Sequence of protein 1:
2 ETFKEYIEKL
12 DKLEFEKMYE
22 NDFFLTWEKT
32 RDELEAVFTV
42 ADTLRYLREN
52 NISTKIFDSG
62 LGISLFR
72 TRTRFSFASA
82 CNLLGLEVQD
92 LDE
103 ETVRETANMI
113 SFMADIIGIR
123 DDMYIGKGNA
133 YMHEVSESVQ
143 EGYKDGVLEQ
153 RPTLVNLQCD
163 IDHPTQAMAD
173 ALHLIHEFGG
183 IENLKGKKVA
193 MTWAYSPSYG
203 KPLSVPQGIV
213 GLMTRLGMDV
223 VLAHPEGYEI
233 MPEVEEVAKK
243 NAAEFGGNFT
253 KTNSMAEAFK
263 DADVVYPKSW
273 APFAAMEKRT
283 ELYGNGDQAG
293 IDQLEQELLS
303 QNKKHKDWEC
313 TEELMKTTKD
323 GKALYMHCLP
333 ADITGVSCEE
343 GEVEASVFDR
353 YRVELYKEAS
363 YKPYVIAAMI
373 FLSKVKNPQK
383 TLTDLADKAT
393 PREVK

The following describes two proteins that form a bound complex.

Sequence of protein 2:
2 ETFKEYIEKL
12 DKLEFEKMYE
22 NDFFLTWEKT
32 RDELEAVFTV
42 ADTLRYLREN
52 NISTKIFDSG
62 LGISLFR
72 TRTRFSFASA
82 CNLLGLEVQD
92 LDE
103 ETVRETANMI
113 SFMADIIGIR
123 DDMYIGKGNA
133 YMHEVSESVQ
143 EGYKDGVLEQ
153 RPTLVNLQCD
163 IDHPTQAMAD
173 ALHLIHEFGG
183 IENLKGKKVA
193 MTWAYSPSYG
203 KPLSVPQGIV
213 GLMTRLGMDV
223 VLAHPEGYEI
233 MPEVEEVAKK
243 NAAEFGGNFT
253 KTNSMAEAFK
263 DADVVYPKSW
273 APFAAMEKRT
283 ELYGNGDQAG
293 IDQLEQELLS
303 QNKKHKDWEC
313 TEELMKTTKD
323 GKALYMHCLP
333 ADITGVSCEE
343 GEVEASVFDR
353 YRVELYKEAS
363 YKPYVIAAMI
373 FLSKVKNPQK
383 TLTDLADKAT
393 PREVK

Contacts between the two chains:
Residue R394 in protein 1 interacts with residue G61 in protein 2 (closest heavy-atom distance 3.8 Å).
Residue R354 in protein 1 interacts with residue E143 in protein 2 (closest heavy-atom distance 3.3 Å).
Residue Y358 in protein 1 contacts residue F114 in protein 2 (closest heavy-atom distance 3.5 Å).
Residue A79 in protein 1 is in contact with residue Q90 in protein 2 (closest heavy-atom distance 3.5 Å).
Residue Y366 in protein 1 interacts with residue E151 in protein 2 (closest heavy-atom distance 2.4 Å).
Residue K359 in protein 1 is in contact with residue V149 in protein 2 (closest heavy-atom distance 4.0 Å).
Residue E395 in protein 1 is in contact with residue I57 in protein 2 (closest heavy-atom distance 4.0 Å).
Residue A361 in protein 1 interacts with residue M111 in protein 2 (closest heavy-atom distance 3.1 Å).
Residue L331 in protein 1 interacts with residue M111 in protein 2 (closest heavy-atom distance 4.2 Å).
Residue P393 in protein 1 is in contact with residue D59 in protein 2 (closest heavy-atom distance 3.7 Å).
Residue S54 in protein 1 interacts with residue D59 in protein 2 (closest heavy-atom distance 2.5 Å).
Residue S80 in protein 1 contacts residue M115 in protein 2 (closest heavy-atom distance 3.7 Å).
Residue P332 in protein 1 interacts with residue E107 in protein 2 (closest heavy-atom distance 3.5 Å).
Residue R49 in protein 1 contacts residue F114 in protein 2 (closest heavy-atom distance 3.9 Å).
Residue T392 in protein 1 is in contact with residue D59 in protein 2 (closest heavy-atom distance 3.9 Å).
Residue Y358 in protein 1 is in contact with residue N110 in protein 2 (closest heavy-atom distance 3.8 Å).
Residue R394 in protein 1 contacts residue F58 in protein 2 (closest heavy-atom distance 3.2 Å).
Residue F76 in protein 1 is in contact with residue I112 in protein 2 (closest heavy-atom distance 3.7 Å).
Residue V396 in protein 1 is in contact with residue T383 in protein 2 (closest heavy-atom distance 3.2 Å).
Residue K56 in protein 1 is in contact with residue D59 in protein 2 (closest heavy-atom distance 3.4 Å).
Residue Y366 in protein 1 contacts residue M115 in protein 2 (closest heavy-atom distance 4.0 Å).
Residue R394 in protein 1 contacts residue D117 in protein 2 (closest heavy-atom distance 2.5 Å).
Residue N83 in protein 1 is in contact with residue E88 in protein 2 (closest heavy-atom distance 3.5 Å).
Residue R394 in protein 1 contacts residue I57 in protein 2 (closest heavy-atom distance 3.6 Å).
Residue R46 in protein 1 contacts residue E151 in protein 2 (closest heavy-atom distance 3.8 Å).
Residue K359 in protein 1 is in contact with residue G148 in protein 2 (closest heavy-atom distance 3.3 Å).
Residue E50 in protein 1 interacts with residue E151 in protein 2 (closest heavy-atom distance 4.2 Å).
Residue R49 in protein 1 is in contact with residue Q152 in protein 2 (closest heavy-atom distance 2.9 Å).
Residue N83 in protein 1 interacts with residue L62 in protein 2 (closest heavy-atom distance 3.8 Å).
Residue N83 in protein 1 is in contact with residue G61 in protein 2 (closest heavy-atom distance 2.8 Å).
Residue R49 in protein 1 contacts residue E151 in protein 2 (closest heavy-atom distance 2.8 Å).
Residue F76 in protein 1 is in contact with residue I64 in protein 2 (closest heavy-atom distance 3.3 Å).
Residue N83 in protein 1 contacts residue S60 in protein 2 (closest heavy-atom distance 3.6 Å).
Residue V396 in protein 1 is in contact with residue I57 in protein 2 (closest heavy-atom distance 3.8 Å).
Residue S80 in protein 1 is in contact with residue L62 in protein 2 (closest heavy-atom distance 3.6 Å).
Residue F76 in protein 1 interacts with residue D91 in protein 2 (closest heavy-atom distance 3.5 Å).
Residue R49 in protein 1 is in contact with residue M115 in protein 2 (closest heavy-atom distance 3.5 Å).
Residue Y358 in protein 1 is in contact with residue E103 in protein 2 (closest heavy-atom distance 4.2 Å).
Residue S362 in protein 1 interacts with residue V149 in protein 2 (closest heavy-atom distance 4.1 Å).
Residue P365 in protein 1 is in contact with residue F114 in protein 2 (closest heavy-atom distance 4.3 Å).
Residue E395 in protein 1 contacts residue F58 in protein 2 (closest heavy-atom distance 3.7 Å).
Residue Y358 in protein 1 contacts residue E107 in protein 2 (closest heavy-atom distance 3.4 Å).
Residue F350 in protein 1 interacts with residue E107 in protein 2 (closest heavy-atom distance 4.0 Å).
Residue A361 in protein 1 is in contact with residue F114 in protein 2 (closest heavy-atom distance 3.8 Å).
Residue Y358 in protein 1 interacts with residue R106 in protein 2 (closest heavy-atom distance 4.3 Å).
Residue V355 in protein 1 contacts residue V149 in protein 2 (closest heavy-atom distance 3.8 Å).
Residue F76 in protein 1 is in contact with residue L92 in protein 2 (closest heavy-atom distance 4.1 Å).
Residue Y358 in protein 1 is in contact with residue V149 in protein 2 (closest heavy-atom distance 3.8 Å).
Residue E395 in protein 1 interacts with residue K376 in protein 2 (closest heavy-atom distance 4.0 Å).
Residue L331 in protein 1 interacts with residue E107 in protein 2 (closest heavy-atom distance 3.8 Å).
Residue R394 in protein 1 interacts with residue D59 in protein 2 (closest heavy-atom distance 3.0 Å).
Residue S362 in protein 1 interacts with residue F114 in protein 2 (closest heavy-atom distance 3.4 Å).
Residue R354 in protein 1 is in contact with residue R106 in protein 2 (closest heavy-atom distance 3.0 Å).
Residue V355 in protein 1 is in contact with residue D147 in protein 2 (closest heavy-atom distance 4.0 Å).
Residue L84 in protein 1 interacts with residue M115 in protein 2 (closest heavy-atom distance 4.2 Å).
Residue P365 in protein 1 contacts residue M115 in protein 2 (closest heavy-atom distance 3.6 Å).
Residue R394 in protein 1 contacts residue S60 in protein 2 (closest heavy-atom distance 2.9 Å).
Residue L84 in protein 1 interacts with residue S60 in protein 2 (closest heavy-atom distance 4.3 Å).
Residue V338 in protein 1 interacts with residue E103 in protein 2 (closest heavy-atom distance 4.3 Å).
Residue F76 in protein 1 contacts residue Q90 in protein 2 (closest heavy-atom distance 3.9 Å).